Sequence of the first protein:
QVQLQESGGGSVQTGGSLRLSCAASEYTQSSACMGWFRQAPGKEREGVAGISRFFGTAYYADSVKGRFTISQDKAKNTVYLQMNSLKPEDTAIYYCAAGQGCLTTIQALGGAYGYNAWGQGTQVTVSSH

Sequence of the second protein:
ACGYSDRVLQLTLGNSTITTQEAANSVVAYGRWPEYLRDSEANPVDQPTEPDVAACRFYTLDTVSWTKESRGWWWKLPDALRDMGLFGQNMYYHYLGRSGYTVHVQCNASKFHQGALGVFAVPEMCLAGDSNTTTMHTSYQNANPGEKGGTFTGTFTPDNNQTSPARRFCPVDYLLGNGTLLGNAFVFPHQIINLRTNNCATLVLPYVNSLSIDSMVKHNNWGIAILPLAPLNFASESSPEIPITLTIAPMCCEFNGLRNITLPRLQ

The following describes two proteins that form a bound complex.

Interface contacts:
Residue T140 in the second protein interacts with residue Q107 in the first protein (closest heavy-atom distance 3.3 Å).
Residue T139 in the second protein interacts with residue A108 in the first protein (closest heavy-atom distance 3.5 Å).
Residue H142 in the second protein interacts with residue Y113 in the first protein (closest heavy-atom distance 3.1 Å).
Residue T138 in the second protein contacts residue L109 in the first protein (closest heavy-atom distance 5.0 Å).
Residue Q167 in the second protein interacts with residue D62 in the first protein (closest heavy-atom distance 4.8 Å).
Residue T139 in the second protein is in contact with residue Y113 in the first protein (closest heavy-atom distance 4.8 Å).
Residue T139 in the second protein interacts with residue Q107 in the first protein (closest heavy-atom distance 4.5 Å).
Residue T140 in the second protein interacts with residue A108 in the first protein (closest heavy-atom distance 4.7 Å).
Residue M141 in the second protein interacts with residue Q107 in the first protein (closest heavy-atom distance 3.5 Å).
Residue R172 in the second protein interacts with residue Y113 in the first protein (closest heavy-atom distance 3.2 Å).
Residue T168 in the second protein interacts with residue D62 in the first protein (closest heavy-atom distance 4.8 Å).